This data describes a binding interaction between two proteins.

Sequence of the second protein:
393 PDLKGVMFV

Sequence of the first protein:
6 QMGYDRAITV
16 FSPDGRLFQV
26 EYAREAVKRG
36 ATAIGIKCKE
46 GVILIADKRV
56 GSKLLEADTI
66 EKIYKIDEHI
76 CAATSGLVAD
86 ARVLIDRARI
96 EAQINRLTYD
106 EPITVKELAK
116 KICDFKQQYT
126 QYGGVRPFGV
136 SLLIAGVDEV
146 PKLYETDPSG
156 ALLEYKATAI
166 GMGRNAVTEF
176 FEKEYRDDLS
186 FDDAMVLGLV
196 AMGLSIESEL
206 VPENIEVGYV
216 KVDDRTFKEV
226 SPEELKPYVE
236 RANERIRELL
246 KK

Residue-level contacts at the interface:
Residue R169 in the first protein is in contact with residue V398 in the second protein (closest heavy-atom distance 5.0 Å).
Residue E26 in the first protein contacts residue L395 in the second protein (closest heavy-atom distance 3.9 Å).
Residue E26 in the first protein contacts residue M399 in the second protein (closest heavy-atom distance 3.0 Å).
Residue L158 in the first protein interacts with residue V401 in the second protein (closest heavy-atom distance 3.9 Å).
Residue K33 in the first protein contacts residue L395 in the second protein (closest heavy-atom distance 4.3 Å).
Residue R29 in the first protein is in contact with residue V398 in the second protein (closest heavy-atom distance 3.8 Å).
Residue L158 in the first protein contacts residue V398 in the second protein (closest heavy-atom distance 3.7 Å).
Residue A156 in the first protein interacts with residue M399 in the second protein (closest heavy-atom distance 4.5 Å).
Residue E30 in the first protein contacts residue L395 in the second protein (closest heavy-atom distance 3.7 Å).
Residue G20 in the first protein is in contact with residue F400 in the second protein (closest heavy-atom distance 4.2 Å).
Residue R29 in the first protein contacts residue L395 in the second protein (closest heavy-atom distance 3.5 Å).
Residue R21 in the first protein interacts with residue L395 in the second protein (closest heavy-atom distance 3.9 Å).
Residue K33 in the first protein contacts residue D394 in the second protein (closest heavy-atom distance 4.7 Å).
Residue A156 in the first protein is in contact with residue V398 in the second protein (closest heavy-atom distance 4.3 Å).
Residue R21 in the first protein is in contact with residue F400 in the second protein (closest heavy-atom distance 4.2 Å).
Residue S154 in the first protein interacts with residue M399 in the second protein (closest heavy-atom distance 3.3 Å).
Residue D152 in the first protein contacts residue V398 in the second protein (closest heavy-atom distance 3.5 Å).